Sequence of the second protein:
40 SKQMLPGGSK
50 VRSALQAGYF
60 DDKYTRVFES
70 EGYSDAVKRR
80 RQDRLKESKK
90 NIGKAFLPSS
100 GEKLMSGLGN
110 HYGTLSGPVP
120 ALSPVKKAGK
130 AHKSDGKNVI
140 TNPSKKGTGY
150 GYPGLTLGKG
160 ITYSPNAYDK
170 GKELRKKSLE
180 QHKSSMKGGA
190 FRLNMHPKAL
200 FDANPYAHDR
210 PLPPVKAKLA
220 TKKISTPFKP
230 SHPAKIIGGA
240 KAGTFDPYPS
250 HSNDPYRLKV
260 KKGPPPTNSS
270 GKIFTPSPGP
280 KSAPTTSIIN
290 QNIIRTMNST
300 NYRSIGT

The following describes two proteins that form a bound complex.

Contacts between the two chains:
Residue R174 in the second protein contacts residue R9 in the first protein (closest heavy-atom distance 3.0 Å).
Residue G170 in the second protein interacts with residue D6 in the first protein (closest heavy-atom distance 4.8 Å).
Residue G170 in the second protein contacts residue E3 in the first protein (closest heavy-atom distance 3.6 Å).
Residue R174 in the second protein contacts residue E3 in the first protein (closest heavy-atom distance 3.5 Å).
Residue Y167 in the second protein interacts with residue Q8 in the first protein (closest heavy-atom distance 3.4 Å).
Residue L173 in the second protein is in contact with residue E3 in the first protein (closest heavy-atom distance 4.4 Å).
Residue R174 in the second protein interacts with residue G2 in the first protein (closest heavy-atom distance 3.9 Å).

Sequence of the first protein:
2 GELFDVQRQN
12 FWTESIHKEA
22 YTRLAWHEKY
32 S